These two protein chains interact to form a complex.

Sequence of protein 1:
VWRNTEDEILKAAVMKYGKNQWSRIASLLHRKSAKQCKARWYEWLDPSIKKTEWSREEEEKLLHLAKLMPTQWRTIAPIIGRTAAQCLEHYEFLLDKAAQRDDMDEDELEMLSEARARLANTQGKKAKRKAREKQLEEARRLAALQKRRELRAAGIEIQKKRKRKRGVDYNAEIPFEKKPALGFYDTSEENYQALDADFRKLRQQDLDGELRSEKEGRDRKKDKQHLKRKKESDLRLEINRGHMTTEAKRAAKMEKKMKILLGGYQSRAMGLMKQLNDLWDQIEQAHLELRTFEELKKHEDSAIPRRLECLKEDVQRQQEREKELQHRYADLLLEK

Residue-level contacts at the interface:
Residue E781 in protein 1 is in contact with residue F267 in protein 2 (closest heavy-atom distance 4.9 Å).
Residue L784 in protein 1 contacts residue F267 in protein 2 (closest heavy-atom distance 3.2 Å).
Residue Q785 in protein 1 is in contact with residue F267 in protein 2 (closest heavy-atom distance 3.6 Å).
Residue Y788 in protein 1 interacts with residue A268 in protein 2 (closest heavy-atom distance 4.3 Å).
Residue Y788 in protein 1 contacts residue F267 in protein 2 (closest heavy-atom distance 3.6 Å).

Sequence of protein 2:
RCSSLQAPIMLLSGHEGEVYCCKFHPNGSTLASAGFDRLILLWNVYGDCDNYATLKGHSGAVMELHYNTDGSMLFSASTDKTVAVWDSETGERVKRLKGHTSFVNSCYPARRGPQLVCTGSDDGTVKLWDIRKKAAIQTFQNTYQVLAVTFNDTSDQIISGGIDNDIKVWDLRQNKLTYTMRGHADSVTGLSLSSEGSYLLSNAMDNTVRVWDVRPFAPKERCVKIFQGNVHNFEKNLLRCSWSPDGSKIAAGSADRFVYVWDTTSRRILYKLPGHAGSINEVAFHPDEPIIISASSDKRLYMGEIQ